Sequence of the second protein:
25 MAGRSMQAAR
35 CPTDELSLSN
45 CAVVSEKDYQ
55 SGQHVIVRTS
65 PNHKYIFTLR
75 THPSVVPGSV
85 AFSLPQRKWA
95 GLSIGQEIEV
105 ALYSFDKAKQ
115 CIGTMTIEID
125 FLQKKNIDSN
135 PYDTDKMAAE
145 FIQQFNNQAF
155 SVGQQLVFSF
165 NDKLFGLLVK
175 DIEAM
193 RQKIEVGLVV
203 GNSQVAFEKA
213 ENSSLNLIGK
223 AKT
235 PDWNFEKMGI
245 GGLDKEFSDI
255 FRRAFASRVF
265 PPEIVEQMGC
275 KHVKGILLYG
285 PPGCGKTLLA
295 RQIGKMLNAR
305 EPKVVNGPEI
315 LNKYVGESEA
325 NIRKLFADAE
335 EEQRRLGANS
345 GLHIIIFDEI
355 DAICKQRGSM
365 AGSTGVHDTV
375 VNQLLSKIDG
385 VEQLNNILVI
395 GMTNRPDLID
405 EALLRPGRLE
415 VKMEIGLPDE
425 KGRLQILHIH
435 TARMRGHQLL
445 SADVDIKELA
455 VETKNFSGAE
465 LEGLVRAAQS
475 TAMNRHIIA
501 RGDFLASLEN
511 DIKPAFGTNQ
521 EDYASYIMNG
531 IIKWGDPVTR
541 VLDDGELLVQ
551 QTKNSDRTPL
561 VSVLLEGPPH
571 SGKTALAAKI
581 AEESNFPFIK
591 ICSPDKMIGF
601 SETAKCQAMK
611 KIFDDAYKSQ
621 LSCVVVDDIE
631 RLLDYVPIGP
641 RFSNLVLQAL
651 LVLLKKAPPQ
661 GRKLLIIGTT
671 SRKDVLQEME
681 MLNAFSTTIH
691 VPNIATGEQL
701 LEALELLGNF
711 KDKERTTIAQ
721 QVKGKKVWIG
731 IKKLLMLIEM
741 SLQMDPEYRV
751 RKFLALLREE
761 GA

Sequence of the first protein:
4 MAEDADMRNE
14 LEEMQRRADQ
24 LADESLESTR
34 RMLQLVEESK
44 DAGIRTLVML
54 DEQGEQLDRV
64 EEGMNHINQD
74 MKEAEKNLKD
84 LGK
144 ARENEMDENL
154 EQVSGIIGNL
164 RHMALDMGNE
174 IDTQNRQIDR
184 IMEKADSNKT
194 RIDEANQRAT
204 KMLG

Residue-level contacts at the interface:
Residue K317 in the second protein interacts with residue E6 in the first protein (closest heavy-atom distance 2.6 Å).
Residue V319 in the second protein interacts with residue D7 in the first protein (closest heavy-atom distance 4.3 Å).
Residue Y318 in the second protein is in contact with residue A8 in the first protein (closest heavy-atom distance 3.6 Å).
Residue V370 in the second protein is in contact with residue A5 in the first protein (closest heavy-atom distance 4.2 Å).
Residue V319 in the second protein contacts residue A8 in the first protein (closest heavy-atom distance 4.6 Å).
Residue K317 in the second protein interacts with residue M4 in the first protein (closest heavy-atom distance 3.8 Å).
Residue Y318 in the second protein contacts residue M10 in the first protein (closest heavy-atom distance 3.5 Å).
Residue V319 in the second protein contacts residue E6 in the first protein (closest heavy-atom distance 4.2 Å).
Residue V370 in the second protein contacts residue M4 in the first protein (closest heavy-atom distance 4.3 Å).
Residue Y318 in the second protein interacts with residue E6 in the first protein (closest heavy-atom distance 4.1 Å).
Residue V319 in the second protein is in contact with residue D9 in the first protein (closest heavy-atom distance 3.9 Å).

These two protein chains interact to form a complex.